Sequence of chain A:
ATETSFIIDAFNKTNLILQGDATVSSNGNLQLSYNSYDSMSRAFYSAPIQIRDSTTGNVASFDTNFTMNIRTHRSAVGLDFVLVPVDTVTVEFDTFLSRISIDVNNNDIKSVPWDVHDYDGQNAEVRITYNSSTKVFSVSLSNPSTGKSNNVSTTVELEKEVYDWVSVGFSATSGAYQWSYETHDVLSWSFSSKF

This data describes a binding interaction between two proteins.

Interface contacts:
Residue S150 in chain B interacts with residue N115 in chain A (closest heavy-atom distance 3.6 Å).
Residue D197 in chain B interacts with residue Y186 in chain A (closest heavy-atom distance 2.6 Å).
Residue A198 in chain B contacts residue Y186 in chain A (closest heavy-atom distance 3.7 Å).
Residue L237 in chain B is in contact with residue D21 in chain A (closest heavy-atom distance 3.9 Å).
Residue D300 in chain B contacts residue Y37 in chain A (closest heavy-atom distance 3.3 Å).
Residue E240 in chain B contacts residue S39 in chain A (closest heavy-atom distance 3.1 Å).
Residue E233 in chain B interacts with residue Y37 in chain A (closest heavy-atom distance 2.6 Å).
Residue W58 in chain B is in contact with residue Y190 in chain A (closest heavy-atom distance 3.4 Å).
Residue G239 in chain B interacts with residue Q19 in chain A (closest heavy-atom distance 4.0 Å).
Residue I235 in chain B contacts residue S39 in chain A (closest heavy-atom distance 3.5 Å).
Residue I148 in chain B interacts with residue A79 in chain A (closest heavy-atom distance 3.1 Å).
Residue Y151 in chain B is in contact with residue A79 in chain A (closest heavy-atom distance 4.0 Å).
Residue V163 in chain B contacts residue F105 in chain A (closest heavy-atom distance 3.6 Å).
Residue N298 in chain B contacts residue Y37 in chain A (closest heavy-atom distance 3.0 Å).
Residue K200 in chain B interacts with residue D38 in chain A (closest heavy-atom distance 2.8 Å).
Residue G304 in chain B is in contact with residue H73 in chain A (closest heavy-atom distance 3.9 Å).
Residue D153 in chain B is in contact with residue N115 in chain A (closest heavy-atom distance 3.7 Å).
Residue N152 in chain B is in contact with residue M40 in chain A (closest heavy-atom distance 3.7 Å).
Residue G309 in chain B is in contact with residue Q31 in chain A (closest heavy-atom distance 3.8 Å).
Residue A310 in chain B is in contact with residue N35 in chain A (closest heavy-atom distance 3.3 Å).
Residue Y62 in chain B contacts residue Y186 in chain A (closest heavy-atom distance 3.4 Å).
Residue E240 in chain B contacts residue M40 in chain A (closest heavy-atom distance 3.0 Å).
Residue H201 in chain B is in contact with residue D38 in chain A (closest heavy-atom distance 2.8 Å).
Residue L237 in chain B is in contact with residue S36 in chain A (closest heavy-atom distance 3.6 Å).
Residue S311 in chain B contacts residue N35 in chain A (closest heavy-atom distance 2.7 Å).
Residue D300 in chain B contacts residue S189 in chain A (closest heavy-atom distance 2.8 Å).
Residue G164 in chain B is in contact with residue F105 in chain A (closest heavy-atom distance 3.8 Å).
Residue E149 in chain B is in contact with residue S78 in chain A (closest heavy-atom distance 2.9 Å).
Residue D300 in chain B contacts residue Y190 in chain A (closest heavy-atom distance 2.8 Å).
Residue G239 in chain B interacts with residue G20 in chain A (closest heavy-atom distance 3.7 Å).
Residue G304 in chain B interacts with residue Y190 in chain A (closest heavy-atom distance 3.9 Å).
Residue L165 in chain B interacts with residue Y186 in chain A (closest heavy-atom distance 3.6 Å).
Residue G239 in chain B contacts residue M40 in chain A (closest heavy-atom distance 3.4 Å).
Residue I235 in chain B contacts residue Y37 in chain A (closest heavy-atom distance 3.5 Å).
Residue F256 in chain B contacts residue Y37 in chain A (closest heavy-atom distance 3.4 Å).
Residue L237 in chain B interacts with residue G20 in chain A (closest heavy-atom distance 3.6 Å).
Residue A310 in chain B is in contact with residue Y34 in chain A (closest heavy-atom distance 3.9 Å).
Residue E149 in chain B contacts residue D117 in chain A (closest heavy-atom distance 3.9 Å).
Residue E352 in chain B contacts residue D129 in chain A (closest heavy-atom distance 3.4 Å).
Residue K200 in chain B contacts residue S39 in chain A (closest heavy-atom distance 3.6 Å).
Residue E149 in chain B interacts with residue E101 in chain A (closest heavy-atom distance 3.4 Å).
Residue G309 in chain B is in contact with residue Y34 in chain A (closest heavy-atom distance 3.9 Å).
Residue L162 in chain B interacts with residue D38 in chain A (closest heavy-atom distance 3.4 Å).
Residue H305 in chain B interacts with residue Y34 in chain A (closest heavy-atom distance 3.2 Å).
Residue W59 in chain B interacts with residue Q187 in chain A (closest heavy-atom distance 3.4 Å).
Residue E352 in chain B contacts residue H73 in chain A (closest heavy-atom distance 2.8 Å).
Residue Y151 in chain B interacts with residue D38 in chain A (closest heavy-atom distance 2.6 Å).
Residue E352 in chain B is in contact with residue T72 in chain A (closest heavy-atom distance 3.5 Å).
Residue E352 in chain B is in contact with residue G130 in chain A (closest heavy-atom distance 4.0 Å).
Residue G308 in chain B is in contact with residue Y34 in chain A (closest heavy-atom distance 3.8 Å).
Residue I312 in chain B is in contact with residue N35 in chain A (closest heavy-atom distance 3.7 Å).
Residue L162 in chain B interacts with residue Y186 in chain A (closest heavy-atom distance 3.5 Å).
Residue Q156 in chain B is in contact with residue N115 in chain A (closest heavy-atom distance 3.8 Å).
Residue E149 in chain B is in contact with residue A79 in chain A (closest heavy-atom distance 4.0 Å).
Residue L162 in chain B interacts with residue A185 in chain A (closest heavy-atom distance 3.8 Å).
Residue E352 in chain B interacts with residue R71 in chain A (closest heavy-atom distance 3.6 Å).
Residue R303 in chain B contacts residue Y190 in chain A (closest heavy-atom distance 3.5 Å).
Residue Y151 in chain B interacts with residue T182 in chain A (closest heavy-atom distance 3.5 Å).
Residue V163 in chain B interacts with residue W188 in chain A (closest heavy-atom distance 3.8 Å).
Residue H101 in chain B contacts residue Y186 in chain A (closest heavy-atom distance 3.2 Å).

Sequence of chain B:
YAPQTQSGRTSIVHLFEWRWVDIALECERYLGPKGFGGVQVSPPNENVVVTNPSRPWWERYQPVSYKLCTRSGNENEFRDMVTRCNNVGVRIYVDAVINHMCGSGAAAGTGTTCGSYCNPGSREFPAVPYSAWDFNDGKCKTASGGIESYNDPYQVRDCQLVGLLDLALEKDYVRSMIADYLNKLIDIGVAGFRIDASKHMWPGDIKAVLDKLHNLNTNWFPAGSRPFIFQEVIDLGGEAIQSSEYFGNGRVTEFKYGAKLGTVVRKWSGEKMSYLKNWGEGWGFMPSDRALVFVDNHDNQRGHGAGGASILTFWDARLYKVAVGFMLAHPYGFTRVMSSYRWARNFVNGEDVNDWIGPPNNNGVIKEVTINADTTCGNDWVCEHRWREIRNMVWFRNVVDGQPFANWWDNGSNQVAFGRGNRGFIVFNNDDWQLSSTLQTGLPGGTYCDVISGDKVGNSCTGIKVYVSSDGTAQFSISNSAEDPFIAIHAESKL